Residue-level contacts at the interface:
Residue M18 in the second protein is in contact with residue M18 in the first protein (closest heavy-atom distance 3.4 Å).
Residue V3 in the second protein contacts residue G2 in the first protein (closest heavy-atom distance 3.8 Å).
Residue I22 in the second protein is in contact with residue I25 in the first protein (closest heavy-atom distance 4.0 Å).
Residue I22 in the second protein contacts residue S21 in the first protein (closest heavy-atom distance 4.2 Å).
Residue R47 in the second protein contacts residue R46 in the first protein (closest heavy-atom distance 3.6 Å).
Residue I29 in the second protein interacts with residue I29 in the first protein (closest heavy-atom distance 3.4 Å).
Residue L36 in the second protein is in contact with residue V32 in the first protein (closest heavy-atom distance 4.3 Å).
Residue I29 in the second protein contacts residue V32 in the first protein (closest heavy-atom distance 4.2 Å).
Residue Y5 in the second protein is in contact with residue V3 in the first protein (closest heavy-atom distance 3.7 Å).
Residue E37 in the second protein is in contact with residue K35 in the first protein (closest heavy-atom distance 4.2 Å).
Residue D30 in the second protein is in contact with residue K28 in the first protein (closest heavy-atom distance 3.0 Å).
Residue I33 in the second protein is in contact with residue V32 in the first protein (closest heavy-atom distance 3.9 Å).
Residue I29 in the second protein is in contact with residue K28 in the first protein (closest heavy-atom distance 3.5 Å).
Residue V12 in the second protein is in contact with residue L11 in the first protein (closest heavy-atom distance 3.9 Å).
Residue Y5 in the second protein contacts residue E7 in the first protein (closest heavy-atom distance 5.0 Å).
Residue L36 in the second protein interacts with residue L36 in the first protein (closest heavy-atom distance 4.0 Å).
Residue Y5 in the second protein is in contact with residue G2 in the first protein (closest heavy-atom distance 4.0 Å).
Residue V3 in the second protein contacts residue V3 in the first protein (closest heavy-atom distance 3.7 Å).
Residue L36 in the second protein is in contact with residue K35 in the first protein (closest heavy-atom distance 3.9 Å).
Residue M39 in the second protein interacts with residue M39 in the first protein (closest heavy-atom distance 4.1 Å).
Residue F8 in the second protein is in contact with residue V3 in the first protein (closest heavy-atom distance 3.7 Å).
Residue I22 in the second protein contacts residue I22 in the first protein (closest heavy-atom distance 4.0 Å).
Residue K43 in the second protein contacts residue R46 in the first protein (closest heavy-atom distance 4.9 Å).
Residue V12 in the second protein is in contact with residue R14 in the first protein (closest heavy-atom distance 4.3 Å).
Residue I22 in the second protein interacts with residue M18 in the first protein (closest heavy-atom distance 3.7 Å).
Residue E19 in the second protein is in contact with residue R14 in the first protein (closest heavy-atom distance 2.9 Å).
Residue E40 in the second protein contacts residue M39 in the first protein (closest heavy-atom distance 4.8 Å).
Residue V15 in the second protein is in contact with residue R14 in the first protein (closest heavy-atom distance 3.9 Å).
Residue V26 in the second protein interacts with residue I25 in the first protein (closest heavy-atom distance 3.6 Å).
Residue V15 in the second protein contacts residue V15 in the first protein (closest heavy-atom distance 4.0 Å).
Residue F8 in the second protein contacts residue E7 in the first protein (closest heavy-atom distance 3.5 Å).
Residue F8 in the second protein contacts residue L11 in the first protein (closest heavy-atom distance 3.9 Å).
Residue D16 in the second protein is in contact with residue R14 in the first protein (closest heavy-atom distance 2.9 Å).
Residue V15 in the second protein contacts residue M18 in the first protein (closest heavy-atom distance 3.7 Å).
Residue S4 in the second protein contacts residue V3 in the first protein (closest heavy-atom distance 3.8 Å).
Residue V32 in the second protein is in contact with residue V32 in the first protein (closest heavy-atom distance 4.3 Å).
Residue E19 in the second protein is in contact with residue M18 in the first protein (closest heavy-atom distance 4.0 Å).
Residue F8 in the second protein interacts with residue F8 in the first protein (closest heavy-atom distance 3.9 Å).
Residue L11 in the second protein is in contact with residue L11 in the first protein (closest heavy-atom distance 3.9 Å).
Residue I33 in the second protein contacts residue K28 in the first protein (closest heavy-atom distance 3.5 Å).
Residue S4 in the second protein contacts residue G2 in the first protein (closest heavy-atom distance 4.2 Å).
Residue I25 in the second protein interacts with residue I25 in the first protein (closest heavy-atom distance 3.8 Å).
Residue V15 in the second protein contacts residue L11 in the first protein (closest heavy-atom distance 3.9 Å).

Sequence of the second protein:
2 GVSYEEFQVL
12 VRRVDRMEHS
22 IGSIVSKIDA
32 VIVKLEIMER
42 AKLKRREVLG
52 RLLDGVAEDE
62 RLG

This data describes a binding interaction between two proteins.

Sequence of the first protein:
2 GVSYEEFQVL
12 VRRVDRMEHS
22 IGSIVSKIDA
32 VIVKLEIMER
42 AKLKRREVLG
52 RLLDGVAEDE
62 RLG